Residue-level contacts at the interface:
Residue S525 in chain A interacts with residue F93 in chain B (closest heavy-atom distance 3.9 Å).
Residue I596 in chain A is in contact with residue F93 in chain B (closest heavy-atom distance 4.9 Å).
Residue N595 in chain A contacts residue F93 in chain B (closest heavy-atom distance 4.5 Å).

Sequence of chain B:
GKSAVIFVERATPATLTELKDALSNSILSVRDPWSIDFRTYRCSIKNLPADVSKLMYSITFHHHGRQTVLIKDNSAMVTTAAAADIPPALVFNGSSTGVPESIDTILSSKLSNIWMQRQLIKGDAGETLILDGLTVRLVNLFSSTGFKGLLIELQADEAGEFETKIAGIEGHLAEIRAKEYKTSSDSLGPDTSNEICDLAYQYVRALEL

These two protein chains interact to form a complex.

Sequence of chain A:
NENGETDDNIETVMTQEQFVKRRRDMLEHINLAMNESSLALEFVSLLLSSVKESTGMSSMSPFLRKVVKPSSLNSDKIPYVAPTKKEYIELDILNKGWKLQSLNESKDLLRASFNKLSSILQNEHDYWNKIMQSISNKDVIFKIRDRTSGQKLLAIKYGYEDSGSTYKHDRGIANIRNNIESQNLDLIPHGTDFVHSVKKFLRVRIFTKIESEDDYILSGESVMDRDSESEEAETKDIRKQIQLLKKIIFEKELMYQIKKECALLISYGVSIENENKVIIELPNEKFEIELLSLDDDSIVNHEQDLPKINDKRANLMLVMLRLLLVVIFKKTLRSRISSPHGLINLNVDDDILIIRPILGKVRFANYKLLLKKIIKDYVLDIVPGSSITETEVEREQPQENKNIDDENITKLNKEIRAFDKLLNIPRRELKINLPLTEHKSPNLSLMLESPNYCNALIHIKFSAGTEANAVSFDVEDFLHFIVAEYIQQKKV